Contacts between the two chains:
Residue L156 in chain B is in contact with residue I7 in chain A (closest heavy-atom distance 4.8 Å).
Residue V152 in chain B is in contact with residue I8 in chain A (closest heavy-atom distance 3.8 Å).
Residue W147 in chain B contacts residue I8 in chain A (closest heavy-atom distance 3.3 Å).
Residue T73 in chain B interacts with residue I7 in chain A (closest heavy-atom distance 3.6 Å).
Residue R97 in chain B is in contact with residue G6 in chain A (closest heavy-atom distance 4.8 Å).
Residue R97 in chain B is in contact with residue I8 in chain A (closest heavy-atom distance 4.4 Å).
Residue T163 in chain B is in contact with residue F1 in chain A (closest heavy-atom distance 4.8 Å).
Residue Y99 in chain B contacts residue I7 in chain A (closest heavy-atom distance 4.6 Å).
Residue Y99 in chain B contacts residue T3 in chain A (closest heavy-atom distance 3.1 Å).
Residue E63 in chain B is in contact with residue F1 in chain A (closest heavy-atom distance 3.2 Å).
Residue Q155 in chain B is in contact with residue G6 in chain A (closest heavy-atom distance 3.3 Å).
Residue A158 in chain B contacts residue I5 in chain A (closest heavy-atom distance 4.8 Å).
Residue V67 in chain B contacts residue L2 in chain A (closest heavy-atom distance 3.5 Å).
Residue D77 in chain B is in contact with residue I8 in chain A (closest heavy-atom distance 4.4 Å).
Residue Y7 in chain B interacts with residue F1 in chain A (closest heavy-atom distance 2.5 Å).
Residue W147 in chain B interacts with residue T9 in chain A (closest heavy-atom distance 3.0 Å).
Residue Y116 in chain B contacts residue V10 in chain A (closest heavy-atom distance 3.9 Å).
Residue Y7 in chain B is in contact with residue L2 in chain A (closest heavy-atom distance 3.3 Å).
Residue T73 in chain B is in contact with residue I8 in chain A (closest heavy-atom distance 3.8 Å).
Residue Y159 in chain B contacts residue L2 in chain A (closest heavy-atom distance 3.9 Å).
Residue L156 in chain B interacts with residue T3 in chain A (closest heavy-atom distance 4.6 Å).
Residue T73 in chain B is in contact with residue T9 in chain A (closest heavy-atom distance 3.7 Å).
Residue L81 in chain B contacts residue V10 in chain A (closest heavy-atom distance 3.9 Å).
Residue T143 in chain B interacts with residue V10 in chain A (closest heavy-atom distance 2.9 Å).
Residue A150 in chain B contacts residue I8 in chain A (closest heavy-atom distance 3.9 Å).
Residue K146 in chain B interacts with residue T9 in chain A (closest heavy-atom distance 2.8 Å).
Residue Y84 in chain B contacts residue V10 in chain A (closest heavy-atom distance 3.5 Å).
Residue F33 in chain B interacts with residue F1 in chain A (closest heavy-atom distance 4.5 Å).
Residue V76 in chain B is in contact with residue T9 in chain A (closest heavy-atom distance 3.3 Å).
Residue K66 in chain B contacts residue L2 in chain A (closest heavy-atom distance 2.5 Å).
Residue H70 in chain B contacts residue L2 in chain A (closest heavy-atom distance 4.1 Å).
Residue D77 in chain B contacts residue V10 in chain A (closest heavy-atom distance 2.8 Å).
Residue D77 in chain B interacts with residue T9 in chain A (closest heavy-atom distance 3.0 Å).
Residue H70 in chain B contacts residue I7 in chain A (closest heavy-atom distance 3.4 Å).
Residue E63 in chain B contacts residue L2 in chain A (closest heavy-atom distance 2.7 Å).
Residue Y159 in chain B is in contact with residue F1 in chain A (closest heavy-atom distance 2.3 Å).
Residue R97 in chain B is in contact with residue I7 in chain A (closest heavy-atom distance 3.4 Å).
Residue K66 in chain B is in contact with residue T3 in chain A (closest heavy-atom distance 4.2 Å).
Residue K66 in chain B contacts residue F1 in chain A (closest heavy-atom distance 3.0 Å).
Residue Y99 in chain B interacts with residue L2 in chain A (closest heavy-atom distance 3.6 Å).
Residue Q155 in chain B interacts with residue I5 in chain A (closest heavy-atom distance 3.7 Å).
Residue Y59 in chain B is in contact with residue F1 in chain A (closest heavy-atom distance 3.9 Å).
Residue Y171 in chain B contacts residue F1 in chain A (closest heavy-atom distance 3.2 Å).
Residue M5 in chain B contacts residue F1 in chain A (closest heavy-atom distance 3.4 Å).
Residue Y159 in chain B contacts residue I5 in chain A (closest heavy-atom distance 4.7 Å).
Residue K66 in chain B interacts with residue G4 in chain A (closest heavy-atom distance 4.0 Å).
Residue M45 in chain B interacts with residue L2 in chain A (closest heavy-atom distance 4.1 Å).
Residue Y123 in chain B is in contact with residue V10 in chain A (closest heavy-atom distance 3.8 Å).
Residue W167 in chain B contacts residue F1 in chain A (closest heavy-atom distance 3.3 Å).
Residue L156 in chain B interacts with residue G6 in chain A (closest heavy-atom distance 3.6 Å).
Residue K146 in chain B contacts residue I8 in chain A (closest heavy-atom distance 4.0 Å).
Residue Y159 in chain B is in contact with residue T3 in chain A (closest heavy-atom distance 3.2 Å).
Residue F9 in chain B contacts residue L2 in chain A (closest heavy-atom distance 3.5 Å).
Residue H70 in chain B interacts with residue T3 in chain A (closest heavy-atom distance 3.0 Å).
Residue T80 in chain B contacts residue V10 in chain A (closest heavy-atom distance 4.3 Å).
Residue H114 in chain B interacts with residue G6 in chain A (closest heavy-atom distance 4.9 Å).
Residue K146 in chain B is in contact with residue V10 in chain A (closest heavy-atom distance 3.6 Å).
Residue V152 in chain B interacts with residue G6 in chain A (closest heavy-atom distance 3.7 Å).
Residue W147 in chain B contacts residue V10 in chain A (closest heavy-atom distance 3.9 Å).
Residue L156 in chain B is in contact with residue I5 in chain A (closest heavy-atom distance 4.1 Å).

This data describes a binding interaction between two proteins.

Sequence of chain A:
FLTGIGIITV

Sequence of chain B:
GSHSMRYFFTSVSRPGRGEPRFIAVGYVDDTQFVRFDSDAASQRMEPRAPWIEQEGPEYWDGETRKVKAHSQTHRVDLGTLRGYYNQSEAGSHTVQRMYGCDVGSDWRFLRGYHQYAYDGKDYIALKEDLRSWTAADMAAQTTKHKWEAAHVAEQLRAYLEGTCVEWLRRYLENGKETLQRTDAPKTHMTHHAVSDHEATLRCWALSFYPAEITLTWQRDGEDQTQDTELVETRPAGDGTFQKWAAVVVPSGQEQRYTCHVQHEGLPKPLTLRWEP